Contacts between the two chains:
Residue K254 in protein 2 contacts residue R4 in protein 1 (closest heavy-atom distance 3.2 Å).
Residue K254 in protein 2 contacts residue V6 in protein 1 (closest heavy-atom distance 4.4 Å).
Residue L126 in protein 2 is in contact with residue T9 in protein 1 (closest heavy-atom distance 4.8 Å).
Residue L47 in protein 2 interacts with residue I8 in protein 1 (closest heavy-atom distance 4.5 Å).
Residue K254 in protein 2 is in contact with residue Q5 in protein 1 (closest heavy-atom distance 3.4 Å).
Residue V233 in protein 2 is in contact with residue F11 in protein 1 (closest heavy-atom distance 4.0 Å).
Residue E256 in protein 2 is in contact with residue A2 in protein 1 (closest heavy-atom distance 2.7 Å).
Residue P234 in protein 2 interacts with residue F12 in protein 1 (closest heavy-atom distance 3.8 Å).
Residue A252 in protein 2 is in contact with residue I8 in protein 1 (closest heavy-atom distance 3.7 Å).
Residue K254 in protein 2 interacts with residue A2 in protein 1 (closest heavy-atom distance 3.4 Å).
Residue Y250 in protein 2 interacts with residue I8 in protein 1 (closest heavy-atom distance 4.3 Å).
Residue D257 in protein 2 contacts residue R4 in protein 1 (closest heavy-atom distance 3.2 Å).
Residue E256 in protein 2 contacts residue R4 in protein 1 (closest heavy-atom distance 4.8 Å).
Residue I255 in protein 2 is in contact with residue A2 in protein 1 (closest heavy-atom distance 2.9 Å).
Residue M40 in protein 2 contacts residue I8 in protein 1 (closest heavy-atom distance 3.1 Å).
Residue H44 in protein 2 is in contact with residue S7 in protein 1 (closest heavy-atom distance 3.0 Å).
Residue P253 in protein 2 interacts with residue F11 in protein 1 (closest heavy-atom distance 3.6 Å).
Residue I128 in protein 2 is in contact with residue F12 in protein 1 (closest heavy-atom distance 3.5 Å).
Residue A208 in protein 2 interacts with residue Q5 in protein 1 (closest heavy-atom distance 3.8 Å).
Residue P253 in protein 2 is in contact with residue Q5 in protein 1 (closest heavy-atom distance 3.6 Å).
Residue D232 in protein 2 contacts residue F11 in protein 1 (closest heavy-atom distance 3.6 Å).
Residue G127 in protein 2 interacts with residue Q13 in protein 1 (closest heavy-atom distance 2.9 Å).
Residue A252 in protein 2 contacts residue V6 in protein 1 (closest heavy-atom distance 3.1 Å).
Residue V45 in protein 2 contacts residue Q5 in protein 1 (closest heavy-atom distance 3.0 Å).
Residue Q125 in protein 2 is in contact with residue R14 in protein 1 (closest heavy-atom distance 2.9 Å).
Residue H44 in protein 2 interacts with residue I8 in protein 1 (closest heavy-atom distance 2.7 Å).
Residue L126 in protein 2 interacts with residue I8 in protein 1 (closest heavy-atom distance 4.6 Å).
Residue L126 in protein 2 is in contact with residue F12 in protein 1 (closest heavy-atom distance 3.4 Å).
Residue A252 in protein 2 contacts residue S7 in protein 1 (closest heavy-atom distance 3.9 Å).
Residue S46 in protein 2 interacts with residue I8 in protein 1 (closest heavy-atom distance 3.2 Å).
Residue I255 in protein 2 interacts with residue V6 in protein 1 (closest heavy-atom distance 3.4 Å).
Residue P234 in protein 2 contacts residue F11 in protein 1 (closest heavy-atom distance 3.5 Å).
Residue V45 in protein 2 contacts residue I8 in protein 1 (closest heavy-atom distance 3.3 Å).
Residue G127 in protein 2 contacts residue R14 in protein 1 (closest heavy-atom distance 4.2 Å).
Residue P253 in protein 2 contacts residue V6 in protein 1 (closest heavy-atom distance 3.4 Å).
Residue A252 in protein 2 contacts residue F11 in protein 1 (closest heavy-atom distance 3.8 Å).
Residue P129 in protein 2 contacts residue F12 in protein 1 (closest heavy-atom distance 3.4 Å).
Residue E124 in protein 2 contacts residue T9 in protein 1 (closest heavy-atom distance 4.5 Å).
Residue G127 in protein 2 is in contact with residue F12 in protein 1 (closest heavy-atom distance 4.1 Å).
Residue I255 in protein 2 contacts residue F11 in protein 1 (closest heavy-atom distance 4.0 Å).
Residue E124 in protein 2 is in contact with residue R14 in protein 1 (closest heavy-atom distance 3.0 Å).
Residue E256 in protein 2 interacts with residue N3 in protein 1 (closest heavy-atom distance 4.0 Å).
Residue D257 in protein 2 contacts residue N3 in protein 1 (closest heavy-atom distance 4.5 Å).
Residue Y250 in protein 2 is in contact with residue F12 in protein 1 (closest heavy-atom distance 3.8 Å).
Residue L47 in protein 2 is in contact with residue F12 in protein 1 (closest heavy-atom distance 4.1 Å).
Residue I255 in protein 2 is in contact with residue N3 in protein 1 (closest heavy-atom distance 3.0 Å).
Residue V45 in protein 2 interacts with residue S7 in protein 1 (closest heavy-atom distance 4.3 Å).
Residue A252 in protein 2 is in contact with residue Q5 in protein 1 (closest heavy-atom distance 3.0 Å).
Residue T206 in protein 2 interacts with residue A2 in protein 1 (closest heavy-atom distance 3.5 Å).
Residue Q131 in protein 2 contacts residue F12 in protein 1 (closest heavy-atom distance 4.7 Å).
Residue L126 in protein 2 interacts with residue R14 in protein 1 (closest heavy-atom distance 3.9 Å).
Residue V45 in protein 2 contacts residue V6 in protein 1 (closest heavy-atom distance 3.9 Å).
Residue P129 in protein 2 contacts residue F11 in protein 1 (closest heavy-atom distance 4.1 Å).
Residue P234 in protein 2 is in contact with residue I8 in protein 1 (closest heavy-atom distance 4.5 Å).
Residue I255 in protein 2 is in contact with residue R4 in protein 1 (closest heavy-atom distance 2.6 Å).
Residue P253 in protein 2 interacts with residue R4 in protein 1 (closest heavy-atom distance 4.6 Å).
Residue L126 in protein 2 is in contact with residue Q13 in protein 1 (closest heavy-atom distance 3.6 Å).
Residue K254 in protein 2 contacts residue N3 in protein 1 (closest heavy-atom distance 3.8 Å).
Residue M40 in protein 2 is in contact with residue T9 in protein 1 (closest heavy-atom distance 3.3 Å).
Residue H44 in protein 2 interacts with residue T9 in protein 1 (closest heavy-atom distance 4.6 Å).

The following describes two proteins that form a bound complex.

Sequence of protein 2:
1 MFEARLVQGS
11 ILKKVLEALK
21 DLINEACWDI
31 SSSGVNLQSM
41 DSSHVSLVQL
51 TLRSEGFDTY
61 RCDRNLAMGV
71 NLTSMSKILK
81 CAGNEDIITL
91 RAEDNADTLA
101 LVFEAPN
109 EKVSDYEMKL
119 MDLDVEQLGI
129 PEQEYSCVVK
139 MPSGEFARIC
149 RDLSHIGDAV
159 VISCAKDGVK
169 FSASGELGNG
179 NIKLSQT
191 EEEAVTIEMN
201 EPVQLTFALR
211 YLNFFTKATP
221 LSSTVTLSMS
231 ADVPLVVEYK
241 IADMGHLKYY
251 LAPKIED

Sequence of protein 1:
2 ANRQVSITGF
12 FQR